Sequence of protein 1:
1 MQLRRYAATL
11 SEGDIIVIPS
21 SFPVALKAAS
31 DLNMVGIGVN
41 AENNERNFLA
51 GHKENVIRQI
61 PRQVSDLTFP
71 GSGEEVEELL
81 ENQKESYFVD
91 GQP

Interface contacts:
Residue L66 in protein 2 contacts residue V35 in protein 1 (closest heavy-atom distance 3.4 Å).
Residue L38 in protein 2 contacts residue V39 in protein 1 (closest heavy-atom distance 3.5 Å).
Residue F117 in protein 2 interacts with residue V39 in protein 1 (closest heavy-atom distance 3.9 Å).
Residue L115 in protein 2 is in contact with residue V35 in protein 1 (closest heavy-atom distance 4.8 Å).
Residue N2 in protein 2 is in contact with residue A7 in protein 1 (closest heavy-atom distance 4.2 Å).
Residue F28 in protein 2 interacts with residue V17 in protein 1 (closest heavy-atom distance 4.0 Å).
Residue Y4 in protein 2 interacts with residue Y6 in protein 1 (closest heavy-atom distance 3.7 Å).
Residue L35 in protein 2 interacts with residue P19 in protein 1 (closest heavy-atom distance 4.7 Å).
Residue R7 in protein 2 interacts with residue D14 in protein 1 (closest heavy-atom distance 2.9 Å).
Residue L5 in protein 2 is in contact with residue A8 in protein 1 (closest heavy-atom distance 3.8 Å).
Residue F6 in protein 2 contacts residue G13 in protein 1 (closest heavy-atom distance 4.8 Å).
Residue N1 in protein 2 contacts residue R4 in protein 1 (closest heavy-atom distance 3.1 Å).
Residue L115 in protein 2 is in contact with residue I37 in protein 1 (closest heavy-atom distance 4.0 Å).
Residue Y41 in protein 2 contacts residue V39 in protein 1 (closest heavy-atom distance 3.8 Å).
Residue R7 in protein 2 is in contact with residue S11 in protein 1 (closest heavy-atom distance 4.4 Å).
Residue N2 in protein 2 contacts residue Y6 in protein 1 (closest heavy-atom distance 3.6 Å).
Residue Y4 in protein 2 is in contact with residue P19 in protein 1 (closest heavy-atom distance 3.7 Å).
Residue L68 in protein 2 contacts residue V35 in protein 1 (closest heavy-atom distance 3.9 Å).
Residue F117 in protein 2 interacts with residue I37 in protein 1 (closest heavy-atom distance 3.8 Å).
Residue N2 in protein 2 interacts with residue R4 in protein 1 (closest heavy-atom distance 4.8 Å).
Residue V43 in protein 2 contacts residue I15 in protein 1 (closest heavy-atom distance 4.3 Å).
Residue L5 in protein 2 is in contact with residue L10 in protein 1 (closest heavy-atom distance 3.6 Å).
Residue P3 in protein 2 contacts residue Y6 in protein 1 (closest heavy-atom distance 3.8 Å).
Residue L64 in protein 2 contacts residue I37 in protein 1 (closest heavy-atom distance 5.0 Å).
Residue F6 in protein 2 interacts with residue D14 in protein 1 (closest heavy-atom distance 4.0 Å).
Residue L5 in protein 2 is in contact with residue I16 in protein 1 (closest heavy-atom distance 4.2 Å).
Residue F11 in protein 2 interacts with residue I15 in protein 1 (closest heavy-atom distance 3.9 Å).
Residue R7 in protein 2 contacts residue A8 in protein 1 (closest heavy-atom distance 4.5 Å).
Residue L5 in protein 2 interacts with residue I15 in protein 1 (closest heavy-atom distance 3.5 Å).
Residue Y4 in protein 2 is in contact with residue I16 in protein 1 (closest heavy-atom distance 3.5 Å).
Residue Y4 in protein 2 contacts residue V17 in protein 1 (closest heavy-atom distance 2.9 Å).
Residue F6 in protein 2 contacts residue I15 in protein 1 (closest heavy-atom distance 2.9 Å).
Residue F6 in protein 2 interacts with residue V17 in protein 1 (closest heavy-atom distance 4.0 Å).
Residue F11 in protein 2 is in contact with residue G13 in protein 1 (closest heavy-atom distance 4.3 Å).
Residue L35 in protein 2 is in contact with residue V17 in protein 1 (closest heavy-atom distance 4.1 Å).
Residue N2 in protein 2 is in contact with residue A8 in protein 1 (closest heavy-atom distance 4.4 Å).
Residue N37 in protein 2 is in contact with residue V39 in protein 1 (closest heavy-atom distance 4.8 Å).
Residue R7 in protein 2 is in contact with residue L10 in protein 1 (closest heavy-atom distance 4.1 Å).
Residue S8 in protein 2 contacts residue E12 in protein 1 (closest heavy-atom distance 4.0 Å).
Residue S8 in protein 2 contacts residue G13 in protein 1 (closest heavy-atom distance 3.7 Å).
Residue S8 in protein 2 is in contact with residue D14 in protein 1 (closest heavy-atom distance 3.2 Å).
Residue Y4 in protein 2 is in contact with residue F22 in protein 1 (closest heavy-atom distance 3.6 Å).
Residue Y4 in protein 2 contacts residue I15 in protein 1 (closest heavy-atom distance 4.2 Å).
Residue R7 in protein 2 contacts residue T9 in protein 1 (closest heavy-atom distance 2.7 Å).
Residue L25 in protein 2 is in contact with residue I15 in protein 1 (closest heavy-atom distance 4.3 Å).
Residue F6 in protein 2 is in contact with residue I16 in protein 1 (closest heavy-atom distance 5.0 Å).
Residue R7 in protein 2 contacts residue I15 in protein 1 (closest heavy-atom distance 4.8 Å).
Residue N2 in protein 2 interacts with residue I16 in protein 1 (closest heavy-atom distance 4.4 Å).
Residue L38 in protein 2 interacts with residue V17 in protein 1 (closest heavy-atom distance 3.8 Å).
Residue N1 in protein 2 interacts with residue Y6 in protein 1 (closest heavy-atom distance 3.9 Å).

The following describes two proteins that form a bound complex.

Sequence of protein 2:
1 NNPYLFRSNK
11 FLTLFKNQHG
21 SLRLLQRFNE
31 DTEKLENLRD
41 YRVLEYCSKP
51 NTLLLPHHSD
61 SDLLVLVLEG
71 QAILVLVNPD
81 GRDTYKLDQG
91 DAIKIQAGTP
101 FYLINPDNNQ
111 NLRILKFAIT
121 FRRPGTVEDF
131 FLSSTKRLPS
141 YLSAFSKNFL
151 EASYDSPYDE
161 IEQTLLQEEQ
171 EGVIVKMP